Sequence of the second protein:
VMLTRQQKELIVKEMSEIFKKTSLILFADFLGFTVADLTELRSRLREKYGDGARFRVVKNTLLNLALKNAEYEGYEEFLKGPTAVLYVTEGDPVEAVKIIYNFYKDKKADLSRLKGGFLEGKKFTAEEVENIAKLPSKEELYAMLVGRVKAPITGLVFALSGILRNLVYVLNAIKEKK

These two protein chains interact to form a complex.

Interface contacts:
Residue L171 in the second protein interacts with residue L25 in the first protein (closest heavy-atom distance 4.3 Å).
Residue I174 in the second protein interacts with residue L25 in the first protein (closest heavy-atom distance 4.1 Å).
Residue L164 in the second protein contacts residue L18 in the first protein (closest heavy-atom distance 4.2 Å).
Residue N166 in the second protein is in contact with residue V22 in the first protein (closest heavy-atom distance 4.0 Å).
Residue V170 in the second protein interacts with residue K28 in the first protein (closest heavy-atom distance 4.8 Å).
Residue K177 in the second protein contacts residue K28 in the first protein (closest heavy-atom distance 3.1 Å).
Residue V170 in the second protein is in contact with residue L25 in the first protein (closest heavy-atom distance 3.8 Å).
Residue L167 in the second protein contacts residue V22 in the first protein (closest heavy-atom distance 3.9 Å).
Residue L167 in the second protein contacts residue L18 in the first protein (closest heavy-atom distance 3.9 Å).
Residue N166 in the second protein interacts with residue E26 in the first protein (closest heavy-atom distance 4.5 Å).
Residue L167 in the second protein interacts with residue L25 in the first protein (closest heavy-atom distance 4.8 Å).
Residue V170 in the second protein is in contact with residue E26 in the first protein (closest heavy-atom distance 3.9 Å).
Residue I163 in the second protein is in contact with residue V15 in the first protein (closest heavy-atom distance 4.2 Å).
Residue I163 in the second protein is in contact with residue L18 in the first protein (closest heavy-atom distance 4.3 Å).
Residue V170 in the second protein contacts residue V22 in the first protein (closest heavy-atom distance 4.5 Å).
Residue A173 in the second protein interacts with residue K28 in the first protein (closest heavy-atom distance 4.5 Å).
Residue L167 in the second protein interacts with residue I10 in the first protein (closest heavy-atom distance 4.0 Å).
Residue I174 in the second protein contacts residue K28 in the first protein (closest heavy-atom distance 4.3 Å).

Sequence of the first protein:
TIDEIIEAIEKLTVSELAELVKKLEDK